The following describes two proteins that form a bound complex.

Contacts between the two chains:
Residue R55 in chain B contacts residue E54 in chain A (closest heavy-atom distance 3.1 Å).
Residue E54 in chain B contacts residue R55 in chain A (closest heavy-atom distance 3.1 Å).
Residue E54 in chain B interacts with residue H56 in chain A (closest heavy-atom distance 4.9 Å).
Residue E54 in chain B is in contact with residue E54 in chain A (closest heavy-atom distance 4.1 Å).
Residue H56 in chain B contacts residue E54 in chain A (closest heavy-atom distance 4.8 Å).
Residue R55 in chain B contacts residue R55 in chain A (closest heavy-atom distance 3.8 Å).

Sequence of chain B:
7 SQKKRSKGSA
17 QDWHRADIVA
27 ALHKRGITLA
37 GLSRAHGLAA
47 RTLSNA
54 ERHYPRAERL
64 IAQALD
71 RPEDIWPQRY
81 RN

Sequence of chain A:
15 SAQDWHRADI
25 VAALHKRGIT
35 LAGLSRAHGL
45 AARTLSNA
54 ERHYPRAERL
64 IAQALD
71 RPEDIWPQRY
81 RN